The following describes two proteins that form a bound complex.

Sequence of chain B:
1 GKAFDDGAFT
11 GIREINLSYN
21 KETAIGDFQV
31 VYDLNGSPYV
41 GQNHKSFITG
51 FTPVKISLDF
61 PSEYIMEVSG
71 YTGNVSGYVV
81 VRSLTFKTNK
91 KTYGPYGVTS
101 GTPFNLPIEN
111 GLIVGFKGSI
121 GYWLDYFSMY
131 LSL

Sequence of chain A:
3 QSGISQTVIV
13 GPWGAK

Interface contacts:
Residue V80 in chain B is in contact with residue G16 in chain A (closest heavy-atom distance 5.0 Å).
Residue Y126 in chain B is in contact with residue P14 in chain A (closest heavy-atom distance 3.8 Å).
Residue M129 in chain B is in contact with residue V10 in chain A (closest heavy-atom distance 4.0 Å).
Residue M129 in chain B contacts residue W15 in chain A (closest heavy-atom distance 3.7 Å).
Residue L131 in chain B contacts residue V10 in chain A (closest heavy-atom distance 2.8 Å).
Residue M129 in chain B is in contact with residue I11 in chain A (closest heavy-atom distance 3.3 Å).
Residue D125 in chain B interacts with residue W15 in chain A (closest heavy-atom distance 4.3 Å).
Residue D125 in chain B contacts residue G16 in chain A (closest heavy-atom distance 3.4 Å).
Residue F127 in chain B contacts residue P14 in chain A (closest heavy-atom distance 3.2 Å).
Residue S132 in chain B interacts with residue T9 in chain A (closest heavy-atom distance 4.4 Å).
Residue F127 in chain B interacts with residue G13 in chain A (closest heavy-atom distance 4.3 Å).
Residue K117 in chain B interacts with residue I11 in chain A (closest heavy-atom distance 4.0 Å).
Residue Y126 in chain B interacts with residue A17 in chain A (closest heavy-atom distance 3.3 Å).
Residue F127 in chain B interacts with residue W15 in chain A (closest heavy-atom distance 3.0 Å).
Residue F104 in chain B is in contact with residue W15 in chain A (closest heavy-atom distance 3.6 Å).
Residue V79 in chain B interacts with residue A17 in chain A (closest heavy-atom distance 3.4 Å).
Residue V80 in chain B contacts residue A17 in chain A (closest heavy-atom distance 4.8 Å).
Residue V81 in chain B interacts with residue G16 in chain A (closest heavy-atom distance 4.5 Å).
Residue M129 in chain B is in contact with residue V12 in chain A (closest heavy-atom distance 2.8 Å).
Residue A8 in chain B contacts residue T9 in chain A (closest heavy-atom distance 3.8 Å).
Residue T72 in chain B interacts with residue G16 in chain A (closest heavy-atom distance 3.7 Å).
Residue D125 in chain B interacts with residue A17 in chain A (closest heavy-atom distance 2.9 Å).
Residue Y126 in chain B interacts with residue G16 in chain A (closest heavy-atom distance 3.9 Å).
Residue L106 in chain B contacts residue V12 in chain A (closest heavy-atom distance 3.8 Å).
Residue L106 in chain B interacts with residue W15 in chain A (closest heavy-atom distance 4.3 Å).
Residue S128 in chain B is in contact with residue W15 in chain A (closest heavy-atom distance 4.9 Å).
Residue L131 in chain B is in contact with residue V12 in chain A (closest heavy-atom distance 4.0 Å).
Residue V81 in chain B interacts with residue W15 in chain A (closest heavy-atom distance 4.0 Å).
Residue L131 in chain B contacts residue I11 in chain A (closest heavy-atom distance 4.8 Å).
Residue Y130 in chain B contacts residue V10 in chain A (closest heavy-atom distance 3.4 Å).
Residue F127 in chain B is in contact with residue V12 in chain A (closest heavy-atom distance 4.9 Å).
Residue Y130 in chain B is in contact with residue I11 in chain A (closest heavy-atom distance 3.8 Å).
Residue Y130 in chain B contacts residue T9 in chain A (closest heavy-atom distance 3.9 Å).
Residue V79 in chain B contacts residue G16 in chain A (closest heavy-atom distance 3.8 Å).
Residue V114 in chain B is in contact with residue T9 in chain A (closest heavy-atom distance 4.4 Å).
Residue S128 in chain B interacts with residue P14 in chain A (closest heavy-atom distance 3.1 Å).
Residue Y126 in chain B interacts with residue W15 in chain A (closest heavy-atom distance 3.0 Å).
Residue S128 in chain B contacts residue I11 in chain A (closest heavy-atom distance 3.9 Å).
Residue S128 in chain B interacts with residue G13 in chain A (closest heavy-atom distance 3.5 Å).
Residue L131 in chain B contacts residue T9 in chain A (closest heavy-atom distance 3.0 Å).
Residue T72 in chain B is in contact with residue W15 in chain A (closest heavy-atom distance 4.3 Å).
Residue S128 in chain B is in contact with residue V12 in chain A (closest heavy-atom distance 3.2 Å).